These two protein chains interact to form a complex.

Sequence of the second protein:
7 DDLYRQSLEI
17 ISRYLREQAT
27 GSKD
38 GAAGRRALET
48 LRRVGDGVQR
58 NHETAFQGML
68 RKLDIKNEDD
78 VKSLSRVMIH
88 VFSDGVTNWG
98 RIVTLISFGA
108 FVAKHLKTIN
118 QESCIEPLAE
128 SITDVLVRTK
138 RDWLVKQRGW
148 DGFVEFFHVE

Sequence of the first protein:
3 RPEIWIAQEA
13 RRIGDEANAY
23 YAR

Residue-level contacts at the interface:
Residue V84 in the second protein is in contact with residue A9 in the first protein (closest heavy-atom distance 3.7 Å).
Residue M66 in the second protein is in contact with residue A12 in the first protein (closest heavy-atom distance 4.1 Å).
Residue W96 in the second protein contacts residue N20 in the first protein (closest heavy-atom distance 3.4 Å).
Residue V88 in the second protein interacts with residue R13 in the first protein (closest heavy-atom distance 2.9 Å).
Residue G65 in the second protein interacts with residue W7 in the first protein (closest heavy-atom distance 3.7 Å).
Residue V84 in the second protein interacts with residue I8 in the first protein (closest heavy-atom distance 3.7 Å).
Residue A62 in the second protein interacts with residue E11 in the first protein (closest heavy-atom distance 4.1 Å).
Residue K69 in the second protein interacts with residue W7 in the first protein (closest heavy-atom distance 3.5 Å).
Residue N95 in the second protein interacts with residue D17 in the first protein (closest heavy-atom distance 3.0 Å).
Residue F63 in the second protein interacts with residue I15 in the first protein (closest heavy-atom distance 4.1 Å).
Residue V84 in the second protein interacts with residue E5 in the first protein (closest heavy-atom distance 3.6 Å).
Residue R98 in the second protein contacts residue D17 in the first protein (closest heavy-atom distance 2.8 Å).
Residue L102 in the second protein is in contact with residue A12 in the first protein (closest heavy-atom distance 4.0 Å).
Residue G97 in the second protein is in contact with residue N20 in the first protein (closest heavy-atom distance 3.1 Å).
Residue T101 in the second protein is in contact with residue G16 in the first protein (closest heavy-atom distance 3.3 Å).
Residue T101 in the second protein interacts with residue I15 in the first protein (closest heavy-atom distance 3.7 Å).
Residue H59 in the second protein interacts with residue E18 in the first protein (closest heavy-atom distance 3.2 Å).
Residue F153 in the second protein interacts with residue Y23 in the first protein (closest heavy-atom distance 3.9 Å).
Residue K69 in the second protein interacts with residue I8 in the first protein (closest heavy-atom distance 3.8 Å).
Residue V55 in the second protein contacts residue I15 in the first protein (closest heavy-atom distance 4.1 Å).
Residue V156 in the second protein interacts with residue Y23 in the first protein (closest heavy-atom distance 3.8 Å).
Residue R83 in the second protein is in contact with residue E5 in the first protein (closest heavy-atom distance 2.7 Å).
Residue R50 in the second protein interacts with residue Y23 in the first protein (closest heavy-atom distance 4.2 Å).
Residue R98 in the second protein interacts with residue G16 in the first protein (closest heavy-atom distance 3.6 Å).
Residue V51 in the second protein contacts residue Y23 in the first protein (closest heavy-atom distance 3.8 Å).
Residue R98 in the second protein contacts residue R13 in the first protein (closest heavy-atom distance 3.3 Å).
Residue A62 in the second protein is in contact with residue I15 in the first protein (closest heavy-atom distance 3.7 Å).
Residue V55 in the second protein interacts with residue A19 in the first protein (closest heavy-atom distance 4.8 Å).
Residue F154 in the second protein interacts with residue Y23 in the first protein (closest heavy-atom distance 3.5 Å).
Residue H87 in the second protein contacts residue I6 in the first protein (closest heavy-atom distance 3.5 Å).
Residue A62 in the second protein is in contact with residue R14 in the first protein (closest heavy-atom distance 4.0 Å).
Residue G97 in the second protein is in contact with residue A19 in the first protein (closest heavy-atom distance 4.4 Å).
Residue L70 in the second protein contacts residue I8 in the first protein (closest heavy-atom distance 3.5 Å).
Residue M66 in the second protein contacts residue E11 in the first protein (closest heavy-atom distance 3.8 Å).
Residue F153 in the second protein interacts with residue N20 in the first protein (closest heavy-atom distance 3.2 Å).
Residue H87 in the second protein is in contact with residue A9 in the first protein (closest heavy-atom distance 3.6 Å).
Residue M66 in the second protein is in contact with residue W7 in the first protein (closest heavy-atom distance 3.6 Å).
Residue T101 in the second protein contacts residue A19 in the first protein (closest heavy-atom distance 4.3 Å).
Residue S80 in the second protein contacts residue E5 in the first protein (closest heavy-atom distance 2.9 Å).
Residue H87 in the second protein contacts residue R13 in the first protein (closest heavy-atom distance 3.1 Å).
Residue H59 in the second protein is in contact with residue I15 in the first protein (closest heavy-atom distance 3.5 Å).
Residue D91 in the second protein contacts residue R13 in the first protein (closest heavy-atom distance 3.4 Å).
Residue A62 in the second protein is in contact with residue W7 in the first protein (closest heavy-atom distance 4.6 Å).
Residue K69 in the second protein contacts residue P4 in the first protein (closest heavy-atom distance 4.1 Å).
Residue T101 in the second protein is in contact with residue A12 in the first protein (closest heavy-atom distance 3.6 Å).
Residue F89 in the second protein contacts residue R13 in the first protein (closest heavy-atom distance 4.7 Å).
Residue V93 in the second protein is in contact with residue D17 in the first protein (closest heavy-atom distance 4.5 Å).
Residue F105 in the second protein interacts with residue I8 in the first protein (closest heavy-atom distance 4.4 Å).
Residue M66 in the second protein interacts with residue I15 in the first protein (closest heavy-atom distance 4.3 Å).
Residue H59 in the second protein is in contact with residue R14 in the first protein (closest heavy-atom distance 4.8 Å).
Residue S90 in the second protein interacts with residue R13 in the first protein (closest heavy-atom distance 3.8 Å).
Residue G97 in the second protein interacts with residue G16 in the first protein (closest heavy-atom distance 3.4 Å).
Residue V88 in the second protein interacts with residue A12 in the first protein (closest heavy-atom distance 4.0 Å).
Residue V88 in the second protein is in contact with residue A9 in the first protein (closest heavy-atom distance 3.7 Å).
Residue M66 in the second protein is in contact with residue I8 in the first protein (closest heavy-atom distance 3.7 Å).
Residue F153 in the second protein interacts with residue A24 in the first protein (closest heavy-atom distance 4.1 Å).
Residue N95 in the second protein is in contact with residue N20 in the first protein (closest heavy-atom distance 3.3 Å).
Residue N95 in the second protein interacts with residue G16 in the first protein (closest heavy-atom distance 4.0 Å).